Contacts between the two chains:
Residue D155 in the second protein interacts with residue I357 in the first protein (closest heavy-atom distance 3.4 Å).
Residue Y183 in the second protein is in contact with residue R358 in the first protein (closest heavy-atom distance 2.4 Å).
Residue Y183 in the second protein interacts with residue I357 in the first protein (closest heavy-atom distance 3.3 Å).
Residue Y148 in the second protein is in contact with residue K359 in the first protein (closest heavy-atom distance 3.8 Å).
Residue Y151 in the second protein interacts with residue I357 in the first protein (closest heavy-atom distance 3.7 Å).
Residue S152 in the second protein interacts with residue I357 in the first protein (closest heavy-atom distance 4.4 Å).
Residue D180 in the second protein is in contact with residue K363 in the first protein (closest heavy-atom distance 3.8 Å).
Residue R144 in the second protein interacts with residue K359 in the first protein (closest heavy-atom distance 4.0 Å).
Residue Y183 in the second protein is in contact with residue K359 in the first protein (closest heavy-atom distance 3.2 Å).
Residue D180 in the second protein contacts residue T361 in the first protein (closest heavy-atom distance 3.3 Å).
Residue Y148 in the second protein contacts residue I357 in the first protein (closest heavy-atom distance 3.7 Å).
Residue Y148 in the second protein interacts with residue R358 in the first protein (closest heavy-atom distance 4.2 Å).
Residue D180 in the second protein interacts with residue R358 in the first protein (closest heavy-atom distance 2.6 Å).
Residue R144 in the second protein is in contact with residue F360 in the first protein (closest heavy-atom distance 4.5 Å).
Residue Y183 in the second protein contacts residue F360 in the first protein (closest heavy-atom distance 4.8 Å).

Sequence of the second protein:
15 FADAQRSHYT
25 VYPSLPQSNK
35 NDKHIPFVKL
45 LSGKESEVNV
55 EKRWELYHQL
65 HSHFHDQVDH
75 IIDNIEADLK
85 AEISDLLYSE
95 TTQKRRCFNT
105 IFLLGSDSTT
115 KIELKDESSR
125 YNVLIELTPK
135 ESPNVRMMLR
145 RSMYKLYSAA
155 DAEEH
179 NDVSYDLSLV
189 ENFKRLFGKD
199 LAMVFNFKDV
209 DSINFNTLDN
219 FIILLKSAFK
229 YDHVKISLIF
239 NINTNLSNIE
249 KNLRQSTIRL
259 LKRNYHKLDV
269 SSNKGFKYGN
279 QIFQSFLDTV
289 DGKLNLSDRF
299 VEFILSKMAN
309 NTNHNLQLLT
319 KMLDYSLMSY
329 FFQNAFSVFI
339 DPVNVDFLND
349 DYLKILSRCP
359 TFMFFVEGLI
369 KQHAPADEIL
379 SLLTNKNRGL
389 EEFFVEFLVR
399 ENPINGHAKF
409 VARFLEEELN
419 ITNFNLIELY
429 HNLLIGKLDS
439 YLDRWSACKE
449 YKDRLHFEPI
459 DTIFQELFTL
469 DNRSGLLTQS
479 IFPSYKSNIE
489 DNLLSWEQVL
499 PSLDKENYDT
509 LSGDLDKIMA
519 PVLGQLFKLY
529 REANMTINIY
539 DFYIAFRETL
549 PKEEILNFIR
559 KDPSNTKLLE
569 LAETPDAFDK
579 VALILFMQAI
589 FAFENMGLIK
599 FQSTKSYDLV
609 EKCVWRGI

This data describes a binding interaction between two proteins.

Sequence of the first protein:
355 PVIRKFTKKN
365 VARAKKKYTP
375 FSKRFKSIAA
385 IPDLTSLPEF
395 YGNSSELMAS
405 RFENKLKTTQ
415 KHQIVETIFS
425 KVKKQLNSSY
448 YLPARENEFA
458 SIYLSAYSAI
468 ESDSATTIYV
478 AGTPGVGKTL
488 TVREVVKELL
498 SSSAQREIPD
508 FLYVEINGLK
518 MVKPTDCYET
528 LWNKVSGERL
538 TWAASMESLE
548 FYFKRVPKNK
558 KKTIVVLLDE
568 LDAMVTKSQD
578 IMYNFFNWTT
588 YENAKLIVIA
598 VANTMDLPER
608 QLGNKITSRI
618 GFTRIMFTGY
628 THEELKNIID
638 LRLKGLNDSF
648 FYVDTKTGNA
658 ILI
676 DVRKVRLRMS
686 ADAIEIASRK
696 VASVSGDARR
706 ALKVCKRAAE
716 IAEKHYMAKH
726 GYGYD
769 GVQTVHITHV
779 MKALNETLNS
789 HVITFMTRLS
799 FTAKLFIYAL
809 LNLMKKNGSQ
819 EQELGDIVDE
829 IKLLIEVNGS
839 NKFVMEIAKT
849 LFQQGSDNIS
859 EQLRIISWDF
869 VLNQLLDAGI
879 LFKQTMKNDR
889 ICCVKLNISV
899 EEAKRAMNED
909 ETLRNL